Sequence of protein 1:
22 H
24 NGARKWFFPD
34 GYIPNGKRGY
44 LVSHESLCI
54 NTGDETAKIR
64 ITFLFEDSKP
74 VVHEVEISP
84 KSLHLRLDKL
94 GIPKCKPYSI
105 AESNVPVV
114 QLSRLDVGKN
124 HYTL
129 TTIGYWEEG

Contacts between the two chains:
Residue N24 in protein 1 interacts with residue E135 in protein 2 (closest heavy-atom distance 2.6 Å).
Residue I131 in protein 1 contacts residue F30 in protein 2 (closest heavy-atom distance 4.2 Å).
Residue K84 in protein 1 is in contact with residue F68 in protein 2 (closest heavy-atom distance 3.2 Å).
Residue V112 in protein 1 is in contact with residue Y133 in protein 2 (closest heavy-atom distance 3.8 Å).
Residue R41 in protein 1 is in contact with residue H124 in protein 2 (closest heavy-atom distance 4.2 Å).
Residue G25 in protein 1 is in contact with residue Y133 in protein 2 (closest heavy-atom distance 3.4 Å).
Residue K84 in protein 1 contacts residue D70 in protein 2 (closest heavy-atom distance 4.1 Å).
Residue G137 in protein 1 interacts with residue Y133 in protein 2 (closest heavy-atom distance 3.5 Å).
Residue N24 in protein 1 is in contact with residue K28 in protein 2 (closest heavy-atom distance 3.8 Å).
Residue Y125 in protein 1 is in contact with residue T126 in protein 2 (closest heavy-atom distance 3.8 Å).
Residue K84 in protein 1 is in contact with residue E69 in protein 2 (closest heavy-atom distance 3.6 Å).
Residue T130 in protein 1 contacts residue T130 in protein 2 (closest heavy-atom distance 3.7 Å).
Residue I52 in protein 1 is in contact with residue P32 in protein 2 (closest heavy-atom distance 4.2 Å).
Residue S85 in protein 1 interacts with residue L67 in protein 2 (closest heavy-atom distance 3.6 Å).
Residue L127 in protein 1 interacts with residue R117 in protein 2 (closest heavy-atom distance 4.2 Å).
Residue V112 in protein 1 is in contact with residue P32 in protein 2 (closest heavy-atom distance 3.4 Å).
Residue G25 in protein 1 is in contact with residue E135 in protein 2 (closest heavy-atom distance 3.2 Å).
Residue H87 in protein 1 contacts residue G34 in protein 2 (closest heavy-atom distance 3.2 Å).
Residue L127 in protein 1 is in contact with residue L127 in protein 2 (closest heavy-atom distance 3.2 Å).
Residue T129 in protein 1 contacts residue T130 in protein 2 (closest heavy-atom distance 4.2 Å).
Residue N54 in protein 1 interacts with residue L67 in protein 2 (closest heavy-atom distance 3.9 Å).
Residue C51 in protein 1 contacts residue P32 in protein 2 (closest heavy-atom distance 3.3 Å).
Residue H87 in protein 1 contacts residue D33 in protein 2 (closest heavy-atom distance 3.3 Å).
Residue H87 in protein 1 is in contact with residue P100 in protein 2 (closest heavy-atom distance 3.6 Å).
Residue L127 in protein 1 interacts with residue D119 in protein 2 (closest heavy-atom distance 3.8 Å).
Residue T129 in protein 1 contacts residue T129 in protein 2 (closest heavy-atom distance 3.3 Å).
Residue Q114 in protein 1 interacts with residue D33 in protein 2 (closest heavy-atom distance 3.0 Å).
Residue L127 in protein 1 contacts residue T126 in protein 2 (closest heavy-atom distance 3.0 Å).
Residue T55 in protein 1 interacts with residue L67 in protein 2 (closest heavy-atom distance 4.1 Å).
Residue S116 in protein 1 contacts residue D33 in protein 2 (closest heavy-atom distance 2.5 Å).
Residue Y125 in protein 1 interacts with residue D119 in protein 2 (closest heavy-atom distance 2.7 Å).
Residue T55 in protein 1 contacts residue F30 in protein 2 (closest heavy-atom distance 4.2 Å).
Residue C51 in protein 1 interacts with residue D33 in protein 2 (closest heavy-atom distance 3.4 Å).
Residue W134 in protein 1 contacts residue W134 in protein 2 (closest heavy-atom distance 3.9 Å).
Residue I131 in protein 1 is in contact with residue P32 in protein 2 (closest heavy-atom distance 3.8 Å).
Residue H87 in protein 1 interacts with residue Y101 in protein 2 (closest heavy-atom distance 3.0 Å).
Residue N24 in protein 1 is in contact with residue F30 in protein 2 (closest heavy-atom distance 3.4 Å).
Residue S85 in protein 1 is in contact with residue E69 in protein 2 (closest heavy-atom distance 3.3 Å).
Residue R41 in protein 1 contacts residue N123 in protein 2 (closest heavy-atom distance 2.9 Å).
Residue H87 in protein 1 is in contact with residue E69 in protein 2 (closest heavy-atom distance 2.9 Å).
Residue S85 in protein 1 interacts with residue P32 in protein 2 (closest heavy-atom distance 4.1 Å).
Residue V112 in protein 1 contacts residue F30 in protein 2 (closest heavy-atom distance 3.9 Å).
Residue H87 in protein 1 contacts residue P32 in protein 2 (closest heavy-atom distance 3.4 Å).
Residue S85 in protein 1 interacts with residue S102 in protein 2 (closest heavy-atom distance 2.7 Å).
Residue K84 in protein 1 interacts with residue L67 in protein 2 (closest heavy-atom distance 3.9 Å).
Residue W134 in protein 1 is in contact with residue Y133 in protein 2 (closest heavy-atom distance 3.5 Å).
Residue Q114 in protein 1 is in contact with residue F31 in protein 2 (closest heavy-atom distance 3.9 Å).
Residue K84 in protein 1 contacts residue S71 in protein 2 (closest heavy-atom distance 3.6 Å).
Residue I131 in protein 1 interacts with residue I131 in protein 2 (closest heavy-atom distance 3.6 Å).
Residue T126 in protein 1 interacts with residue T126 in protein 2 (closest heavy-atom distance 3.4 Å).
Residue W29 in protein 1 contacts residue Y133 in protein 2 (closest heavy-atom distance 3.7 Å).
Residue Y125 in protein 1 is in contact with residue H124 in protein 2 (closest heavy-atom distance 3.6 Å).
Residue L86 in protein 1 interacts with residue E69 in protein 2 (closest heavy-atom distance 3.7 Å).
Residue S85 in protein 1 is in contact with residue Y101 in protein 2 (closest heavy-atom distance 3.5 Å).
Residue S85 in protein 1 is in contact with residue F68 in protein 2 (closest heavy-atom distance 2.8 Å).
Residue Q114 in protein 1 contacts residue P32 in protein 2 (closest heavy-atom distance 3.4 Å).
Residue I52 in protein 1 interacts with residue S102 in protein 2 (closest heavy-atom distance 4.0 Å).
Residue Q114 in protein 1 contacts residue T130 in protein 2 (closest heavy-atom distance 3.5 Å).
Residue I131 in protein 1 contacts residue Y133 in protein 2 (closest heavy-atom distance 3.9 Å).
Residue I131 in protein 1 is in contact with residue T130 in protein 2 (closest heavy-atom distance 3.0 Å).

Sequence of protein 2:
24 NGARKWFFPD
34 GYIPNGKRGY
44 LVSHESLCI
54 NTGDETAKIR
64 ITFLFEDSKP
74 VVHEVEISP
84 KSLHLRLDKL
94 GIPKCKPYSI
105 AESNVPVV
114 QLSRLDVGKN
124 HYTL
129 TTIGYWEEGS

These two protein chains interact to form a complex.